Sequence of the second protein:
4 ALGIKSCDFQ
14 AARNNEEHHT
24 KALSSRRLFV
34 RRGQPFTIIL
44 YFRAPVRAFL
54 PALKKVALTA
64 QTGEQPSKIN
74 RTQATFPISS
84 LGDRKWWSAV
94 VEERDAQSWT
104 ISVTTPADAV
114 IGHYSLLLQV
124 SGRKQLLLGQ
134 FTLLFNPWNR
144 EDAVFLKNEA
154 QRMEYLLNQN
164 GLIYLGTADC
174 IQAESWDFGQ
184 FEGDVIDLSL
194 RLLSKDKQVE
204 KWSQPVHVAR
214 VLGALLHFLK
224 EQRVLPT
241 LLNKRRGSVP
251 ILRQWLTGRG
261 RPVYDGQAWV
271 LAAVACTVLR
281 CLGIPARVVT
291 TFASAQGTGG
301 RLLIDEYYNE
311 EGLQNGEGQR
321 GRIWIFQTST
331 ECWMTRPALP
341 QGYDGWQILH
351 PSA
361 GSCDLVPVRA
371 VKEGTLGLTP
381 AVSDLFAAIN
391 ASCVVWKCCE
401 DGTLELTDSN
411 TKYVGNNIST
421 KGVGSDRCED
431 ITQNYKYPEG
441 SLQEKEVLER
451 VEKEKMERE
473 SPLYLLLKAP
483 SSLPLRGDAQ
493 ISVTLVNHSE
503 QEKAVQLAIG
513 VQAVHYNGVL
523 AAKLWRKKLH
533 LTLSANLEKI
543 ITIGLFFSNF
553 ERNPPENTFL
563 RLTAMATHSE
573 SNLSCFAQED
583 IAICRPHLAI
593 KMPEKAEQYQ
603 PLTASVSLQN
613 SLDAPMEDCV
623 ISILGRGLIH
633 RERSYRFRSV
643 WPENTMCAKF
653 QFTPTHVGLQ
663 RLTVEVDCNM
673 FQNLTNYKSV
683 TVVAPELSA

Interface contacts:
Residue K817 in the first protein contacts residue R126 in the second protein (closest heavy-atom distance 4.2 Å).
Residue K817 in the first protein is in contact with residue K127 in the second protein (closest heavy-atom distance 2.9 Å).
Residue K817 in the first protein is in contact with residue G125 in the second protein (closest heavy-atom distance 3.2 Å).
Residue Y818 in the first protein is in contact with residue K127 in the second protein (closest heavy-atom distance 3.5 Å).
Residue K829 in the first protein interacts with residue A47 in the second protein (closest heavy-atom distance 4.7 Å).

This data describes a binding interaction between two proteins.

Sequence of the first protein:
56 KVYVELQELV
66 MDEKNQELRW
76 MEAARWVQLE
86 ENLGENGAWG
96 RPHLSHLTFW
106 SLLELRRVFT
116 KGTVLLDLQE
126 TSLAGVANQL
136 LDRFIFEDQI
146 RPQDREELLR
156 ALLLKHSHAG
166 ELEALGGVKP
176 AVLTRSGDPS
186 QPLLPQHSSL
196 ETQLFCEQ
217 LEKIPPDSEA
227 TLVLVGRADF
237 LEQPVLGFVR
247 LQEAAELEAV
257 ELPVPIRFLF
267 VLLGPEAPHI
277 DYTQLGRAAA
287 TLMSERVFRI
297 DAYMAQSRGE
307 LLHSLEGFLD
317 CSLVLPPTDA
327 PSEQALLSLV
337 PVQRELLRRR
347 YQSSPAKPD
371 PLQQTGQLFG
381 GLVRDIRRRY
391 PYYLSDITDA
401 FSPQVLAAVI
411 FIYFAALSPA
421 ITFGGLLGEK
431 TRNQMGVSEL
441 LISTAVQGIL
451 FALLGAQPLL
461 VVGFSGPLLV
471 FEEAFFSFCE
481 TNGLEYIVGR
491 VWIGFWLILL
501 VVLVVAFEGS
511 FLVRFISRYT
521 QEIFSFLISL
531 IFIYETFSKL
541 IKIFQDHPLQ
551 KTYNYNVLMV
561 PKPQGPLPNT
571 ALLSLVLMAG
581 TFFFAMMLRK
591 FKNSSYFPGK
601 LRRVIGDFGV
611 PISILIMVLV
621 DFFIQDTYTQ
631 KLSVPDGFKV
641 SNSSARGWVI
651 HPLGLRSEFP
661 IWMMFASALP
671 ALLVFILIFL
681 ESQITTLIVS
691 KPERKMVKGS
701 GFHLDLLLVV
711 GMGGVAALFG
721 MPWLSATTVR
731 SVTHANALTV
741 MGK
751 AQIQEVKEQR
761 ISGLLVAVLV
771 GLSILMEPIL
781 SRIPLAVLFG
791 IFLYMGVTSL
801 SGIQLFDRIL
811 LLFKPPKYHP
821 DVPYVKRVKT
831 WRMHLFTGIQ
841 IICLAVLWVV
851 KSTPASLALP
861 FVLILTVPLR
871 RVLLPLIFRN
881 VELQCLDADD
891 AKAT